Interface contacts:
Residue N66 in chain A interacts with residue S43 in chain B (closest heavy-atom distance 4.0 Å).
Residue P26 in chain A contacts residue L28 in chain B (closest heavy-atom distance 3.9 Å).
Residue I81 in chain A contacts residue A110 in chain B (closest heavy-atom distance 3.7 Å).
Residue K36 in chain A interacts with residue L37 in chain B (closest heavy-atom distance 2.9 Å).
Residue F88 in chain A contacts residue A257 in chain B (closest heavy-atom distance 3.8 Å).
Residue N86 in chain A interacts with residue S256 in chain B (closest heavy-atom distance 3.5 Å).
Residue D54 in chain A contacts residue A45 in chain B (closest heavy-atom distance 3.1 Å).
Residue F88 in chain A is in contact with residue S256 in chain B (closest heavy-atom distance 3.6 Å).
Residue K188 in chain A interacts with residue V262 in chain B (closest heavy-atom distance 3.4 Å).
Residue H58 in chain A interacts with residue H227 in chain B (closest heavy-atom distance 3.6 Å).
Residue N80 in chain A is in contact with residue N223 in chain B (closest heavy-atom distance 3.5 Å).
Residue L62 in chain A contacts residue S64 in chain B (closest heavy-atom distance 4.1 Å).
Residue N86 in chain A is in contact with residue T258 in chain B (closest heavy-atom distance 3.1 Å).
Residue F88 in chain A contacts residue F49 in chain B (closest heavy-atom distance 4.1 Å).
Residue G27 in chain A contacts residue L28 in chain B (closest heavy-atom distance 3.5 Å).
Residue G61 in chain A interacts with residue T63 in chain B (closest heavy-atom distance 4.2 Å).
Residue L248 in chain A is in contact with residue I44 in chain B (closest heavy-atom distance 3.6 Å).
Residue F88 in chain A is in contact with residue I111 in chain B (closest heavy-atom distance 3.5 Å).
Residue P26 in chain A is in contact with residue P31 in chain B (closest heavy-atom distance 4.0 Å).
Residue N86 in chain A is in contact with residue A257 in chain B (closest heavy-atom distance 3.3 Å).
Residue I81 in chain A contacts residue I111 in chain B (closest heavy-atom distance 4.0 Å).
Residue I186 in chain A interacts with residue V262 in chain B (closest heavy-atom distance 3.6 Å).
Residue L37 in chain A interacts with residue L37 in chain B (closest heavy-atom distance 3.9 Å).
Residue E33 in chain A is in contact with residue K34 in chain B (closest heavy-atom distance 3.0 Å).
Residue F88 in chain A interacts with residue V255 in chain B (closest heavy-atom distance 3.9 Å).
Residue F88 in chain A interacts with residue A45 in chain B (closest heavy-atom distance 3.6 Å).
Residue S52 in chain A contacts residue S43 in chain B (closest heavy-atom distance 3.4 Å).
Residue T39 in chain A contacts residue S43 in chain B (closest heavy-atom distance 3.1 Å).
Residue T39 in chain A interacts with residue I44 in chain B (closest heavy-atom distance 3.3 Å).
Residue D247 in chain A is in contact with residue R259 in chain B (closest heavy-atom distance 2.9 Å).
Residue H87 in chain A is in contact with residue R259 in chain B (closest heavy-atom distance 3.9 Å).
Residue H58 in chain A contacts residue S69 in chain B (closest heavy-atom distance 3.1 Å).
Residue F88 in chain A interacts with residue R259 in chain B (closest heavy-atom distance 3.7 Å).
Residue H58 in chain A interacts with residue L71 in chain B (closest heavy-atom distance 4.0 Å).
Residue D54 in chain A interacts with residue R259 in chain B (closest heavy-atom distance 3.0 Å).
Residue T24 in chain A contacts residue P31 in chain B (closest heavy-atom distance 3.3 Å).
Residue K36 in chain A contacts residue L40 in chain B (closest heavy-atom distance 3.9 Å).
Residue E33 in chain A interacts with residue L37 in chain B (closest heavy-atom distance 3.5 Å).
Residue I186 in chain A is in contact with residue A260 in chain B (closest heavy-atom distance 3.9 Å).
Residue H58 in chain A is in contact with residue I143 in chain B (closest heavy-atom distance 4.1 Å).
Residue D54 in chain A contacts residue I44 in chain B (closest heavy-atom distance 3.8 Å).
Residue G85 in chain A is in contact with residue S256 in chain B (closest heavy-atom distance 3.7 Å).
Residue H58 in chain A is in contact with residue L108 in chain B (closest heavy-atom distance 3.8 Å).
Residue Y202 in chain A interacts with residue V262 in chain B (closest heavy-atom distance 3.5 Å).
Residue L248 in chain A interacts with residue R259 in chain B (closest heavy-atom distance 3.8 Å).
Residue G206 in chain A is in contact with residue A260 in chain B (closest heavy-atom distance 3.9 Å).
Residue T25 in chain A contacts residue P31 in chain B (closest heavy-atom distance 3.8 Å).
Residue D204 in chain A interacts with residue A260 in chain B (closest heavy-atom distance 3.4 Å).
Residue S52 in chain A is in contact with residue I44 in chain B (closest heavy-atom distance 3.6 Å).
Residue Y50 in chain A interacts with residue I44 in chain B (closest heavy-atom distance 3.8 Å).
Residue N86 in chain A interacts with residue R259 in chain B (closest heavy-atom distance 3.3 Å).
Residue D54 in chain A is in contact with residue S43 in chain B (closest heavy-atom distance 3.4 Å).
Residue E250 in chain A is in contact with residue I44 in chain B (closest heavy-atom distance 3.9 Å).
Residue Y123 in chain A contacts residue A260 in chain B (closest heavy-atom distance 2.6 Å).
Residue N80 in chain A is in contact with residue A224 in chain B (closest heavy-atom distance 3.0 Å).
Residue K36 in chain A interacts with residue S38 in chain B (closest heavy-atom distance 3.8 Å).
Residue L40 in chain A contacts residue L40 in chain B (closest heavy-atom distance 3.5 Å).
Residue S205 in chain A is in contact with residue A260 in chain B (closest heavy-atom distance 3.9 Å).
Residue H58 in chain A interacts with residue A224 in chain B (closest heavy-atom distance 3.9 Å).
Residue I81 in chain A contacts residue L108 in chain B (closest heavy-atom distance 3.6 Å).

The following describes two proteins that form a bound complex.

Sequence of chain B:
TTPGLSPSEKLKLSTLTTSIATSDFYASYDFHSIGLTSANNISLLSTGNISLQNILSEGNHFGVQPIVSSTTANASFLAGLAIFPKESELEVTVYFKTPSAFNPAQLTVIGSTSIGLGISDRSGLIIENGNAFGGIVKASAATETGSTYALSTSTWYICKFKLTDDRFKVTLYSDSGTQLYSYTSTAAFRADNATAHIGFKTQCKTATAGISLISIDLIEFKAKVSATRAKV

Sequence of chain A:
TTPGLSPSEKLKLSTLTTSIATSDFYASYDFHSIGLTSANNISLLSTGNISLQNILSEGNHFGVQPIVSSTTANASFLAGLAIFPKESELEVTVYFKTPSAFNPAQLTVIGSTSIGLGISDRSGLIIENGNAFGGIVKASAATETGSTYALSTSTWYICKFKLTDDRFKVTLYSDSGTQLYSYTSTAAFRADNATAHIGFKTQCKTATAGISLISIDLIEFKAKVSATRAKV